Sequence of protein 1:
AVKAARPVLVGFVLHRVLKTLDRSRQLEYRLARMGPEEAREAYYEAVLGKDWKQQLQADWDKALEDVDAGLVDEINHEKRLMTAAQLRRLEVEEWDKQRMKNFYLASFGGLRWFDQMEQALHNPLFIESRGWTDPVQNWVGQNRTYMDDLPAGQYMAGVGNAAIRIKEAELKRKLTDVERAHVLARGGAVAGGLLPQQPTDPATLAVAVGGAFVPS

Residue-level contacts at the interface:
Residue F564 in protein 2 is in contact with residue F370 in protein 1 (closest heavy-atom distance 3.7 Å).
Residue W459 in protein 2 is in contact with residue K335 in protein 1 (closest heavy-atom distance 3.6 Å).
Residue Y847 in protein 2 is in contact with residue L451 in protein 1 (closest heavy-atom distance 3.3 Å).
Residue E210 in protein 2 contacts residue F364 in protein 1 (closest heavy-atom distance 3.7 Å).
Residue E208 in protein 2 is in contact with residue F364 in protein 1 (closest heavy-atom distance 3.7 Å).
Residue K467 in protein 2 contacts residue E334 in protein 1 (closest heavy-atom distance 3.2 Å).
Residue L848 in protein 2 interacts with residue A419 in protein 1 (closest heavy-atom distance 3.7 Å).
Residue K38 in protein 2 is in contact with residue D405 in protein 1 (closest heavy-atom distance 2.7 Å).
Residue E250 in protein 2 contacts residue R344 in protein 1 (closest heavy-atom distance 2.9 Å).
Residue R840 in protein 2 interacts with residue G466 in protein 1 (closest heavy-atom distance 3.4 Å).
Residue R471 in protein 2 is in contact with residue Q342 in protein 1 (closest heavy-atom distance 3.4 Å).
Residue F710 in protein 2 is in contact with residue R336 in protein 1 (closest heavy-atom distance 3.5 Å).
Residue R840 in protein 2 interacts with residue A413 in protein 1 (closest heavy-atom distance 3.3 Å).
Residue F40 in protein 2 interacts with residue D405 in protein 1 (closest heavy-atom distance 3.6 Å).
Residue E250 in protein 2 is in contact with residue V348 in protein 1 (closest heavy-atom distance 3.7 Å).
Residue E256 in protein 2 is in contact with residue N394 in protein 1 (closest heavy-atom distance 3.2 Å).
Residue V265 in protein 2 interacts with residue Q398 in protein 1 (closest heavy-atom distance 3.6 Å).
Residue E41 in protein 2 interacts with residue D405 in protein 1 (closest heavy-atom distance 2.9 Å).
Residue L456 in protein 2 is in contact with residue L326 in protein 1 (closest heavy-atom distance 3.5 Å).
Residue E711 in protein 2 interacts with residue R386 in protein 1 (closest heavy-atom distance 3.0 Å).
Residue L569 in protein 2 is in contact with residue Y360 in protein 1 (closest heavy-atom distance 3.8 Å).
Residue R840 in protein 2 is in contact with residue V415 in protein 1 (closest heavy-atom distance 3.7 Å).
Residue L586 in protein 2 is in contact with residue Q354 in protein 1 (closest heavy-atom distance 3.7 Å).
Residue Y847 in protein 2 contacts residue A419 in protein 1 (closest heavy-atom distance 3.6 Å).
Residue E267 in protein 2 contacts residue T401 in protein 1 (closest heavy-atom distance 3.6 Å).
Residue E267 in protein 2 interacts with residue L406 in protein 1 (closest heavy-atom distance 3.7 Å).
Residue R471 in protein 2 contacts residue T339 in protein 1 (closest heavy-atom distance 3.4 Å).
Residue E256 in protein 2 interacts with residue R400 in protein 1 (closest heavy-atom distance 3.3 Å).
Residue A468 in protein 2 contacts residue Q342 in protein 1 (closest heavy-atom distance 3.1 Å).
Residue A703 in protein 2 is in contact with residue R336 in protein 1 (closest heavy-atom distance 3.6 Å).
Residue Y585 in protein 2 interacts with residue K353 in protein 1 (closest heavy-atom distance 3.3 Å).
Residue N704 in protein 2 is in contact with residue D329 in protein 1 (closest heavy-atom distance 3.2 Å).
Residue E711 in protein 2 contacts residue E347 in protein 1 (closest heavy-atom distance 3.7 Å).
Residue E250 in protein 2 contacts residue W388 in protein 1 (closest heavy-atom distance 3.0 Å).
Residue I472 in protein 2 interacts with residue Q342 in protein 1 (closest heavy-atom distance 3.5 Å).
Residue E250 in protein 2 is in contact with residue W351 in protein 1 (closest heavy-atom distance 3.8 Å).
Residue L855 in protein 2 interacts with residue R429 in protein 1 (closest heavy-atom distance 3.5 Å).
Residue R840 in protein 2 is in contact with residue V463 in protein 1 (closest heavy-atom distance 3.4 Å).
Residue R471 in protein 2 interacts with residue K335 in protein 1 (closest heavy-atom distance 3.7 Å).
Residue R840 in protein 2 is in contact with residue G467 in protein 1 (closest heavy-atom distance 3.5 Å).
Residue Y847 in protein 2 interacts with residue G443 in protein 1 (closest heavy-atom distance 3.5 Å).
Residue M517 in protein 2 contacts residue Q354 in protein 1 (closest heavy-atom distance 3.6 Å).
Residue P269 in protein 2 contacts residue L461 in protein 1 (closest heavy-atom distance 3.8 Å).
Residue Y847 in protein 2 contacts residue V415 in protein 1 (closest heavy-atom distance 3.6 Å).
Residue K460 in protein 2 interacts with residue G325 in protein 1 (closest heavy-atom distance 3.4 Å).
Residue N704 in protein 2 contacts residue N332 in protein 1 (closest heavy-atom distance 3.1 Å).
Residue G709 in protein 2 contacts residue L343 in protein 1 (closest heavy-atom distance 3.6 Å).
Residue A468 in protein 2 contacts residue M338 in protein 1 (closest heavy-atom distance 3.7 Å).
Residue K565 in protein 2 is in contact with residue K357 in protein 1 (closest heavy-atom distance 3.5 Å).
Residue Q837 in protein 2 contacts residue G466 in protein 1 (closest heavy-atom distance 3.7 Å).
Residue V265 in protein 2 interacts with residue N399 in protein 1 (closest heavy-atom distance 2.8 Å).
Residue L264 in protein 2 is in contact with residue N399 in protein 1 (closest heavy-atom distance 3.7 Å).
Residue W459 in protein 2 is in contact with residue I331 in protein 1 (closest heavy-atom distance 3.6 Å).
Residue H278 in protein 2 is in contact with residue Y402 in protein 1 (closest heavy-atom distance 3.7 Å).
Residue D852 in protein 2 is in contact with residue K423 in protein 1 (closest heavy-atom distance 2.5 Å).
Residue D705 in protein 2 interacts with residue R336 in protein 1 (closest heavy-atom distance 2.8 Å).
Residue W459 in protein 2 interacts with residue E334 in protein 1 (closest heavy-atom distance 3.3 Å).
Residue G209 in protein 2 is in contact with residue F364 in protein 1 (closest heavy-atom distance 3.5 Å).
Residue I475 in protein 2 interacts with residue Q342 in protein 1 (closest heavy-atom distance 3.7 Å).
Residue D587 in protein 2 contacts residue K357 in protein 1 (closest heavy-atom distance 3.6 Å).

This data describes a binding interaction between two proteins.

Sequence of protein 2:
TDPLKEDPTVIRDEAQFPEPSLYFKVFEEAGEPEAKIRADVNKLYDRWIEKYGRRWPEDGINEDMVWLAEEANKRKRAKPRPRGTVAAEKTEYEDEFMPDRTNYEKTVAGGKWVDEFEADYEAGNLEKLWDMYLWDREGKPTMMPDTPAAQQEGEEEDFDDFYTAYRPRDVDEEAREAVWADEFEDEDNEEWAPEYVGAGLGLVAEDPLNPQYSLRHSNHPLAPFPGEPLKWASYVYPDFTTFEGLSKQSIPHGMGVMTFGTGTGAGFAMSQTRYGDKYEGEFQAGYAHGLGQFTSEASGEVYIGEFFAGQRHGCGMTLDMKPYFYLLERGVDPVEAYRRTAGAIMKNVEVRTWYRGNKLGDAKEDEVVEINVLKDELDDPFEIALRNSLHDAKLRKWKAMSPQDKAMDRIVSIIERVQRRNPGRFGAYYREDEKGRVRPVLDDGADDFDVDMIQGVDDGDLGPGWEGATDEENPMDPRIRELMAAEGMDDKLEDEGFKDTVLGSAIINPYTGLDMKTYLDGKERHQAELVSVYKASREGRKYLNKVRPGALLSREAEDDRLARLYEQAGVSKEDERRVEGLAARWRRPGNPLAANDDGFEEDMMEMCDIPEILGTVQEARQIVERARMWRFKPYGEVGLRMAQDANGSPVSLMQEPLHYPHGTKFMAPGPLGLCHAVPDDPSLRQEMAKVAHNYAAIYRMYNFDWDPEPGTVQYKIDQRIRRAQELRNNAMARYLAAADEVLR